Sequence of chain A:
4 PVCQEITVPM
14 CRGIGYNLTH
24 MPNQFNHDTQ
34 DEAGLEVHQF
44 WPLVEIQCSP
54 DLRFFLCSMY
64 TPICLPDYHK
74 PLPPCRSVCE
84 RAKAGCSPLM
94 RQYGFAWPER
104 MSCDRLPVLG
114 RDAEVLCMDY

Contacts between the two chains:
Residue Y93 in chain B interacts with residue W44 in chain A (closest heavy-atom distance 4.6 Å).
Residue Y93 in chain B is in contact with residue Q42 in chain A (closest heavy-atom distance 2.7 Å).
Residue Y93 in chain B interacts with residue P45 in chain A (closest heavy-atom distance 3.5 Å).
Residue Y93 in chain B contacts residue L46 in chain A (closest heavy-atom distance 3.8 Å).
Residue Y93 in chain B is in contact with residue Y96 in chain A (closest heavy-atom distance 3.7 Å).
Residue V92 in chain B contacts residue Y96 in chain A (closest heavy-atom distance 3.6 Å).
Residue Y93 in chain B contacts residue F98 in chain A (closest heavy-atom distance 3.8 Å).
Residue L94 in chain B contacts residue F98 in chain A (closest heavy-atom distance 4.5 Å).
Residue Y93 in chain B interacts with residue F43 in chain A (closest heavy-atom distance 3.8 Å).
Residue V92 in chain B interacts with residue P45 in chain A (closest heavy-atom distance 3.6 Å).
Residue L94 in chain B interacts with residue Y96 in chain A (closest heavy-atom distance 3.7 Å).

The following describes two proteins that form a bound complex.

Sequence of chain B:
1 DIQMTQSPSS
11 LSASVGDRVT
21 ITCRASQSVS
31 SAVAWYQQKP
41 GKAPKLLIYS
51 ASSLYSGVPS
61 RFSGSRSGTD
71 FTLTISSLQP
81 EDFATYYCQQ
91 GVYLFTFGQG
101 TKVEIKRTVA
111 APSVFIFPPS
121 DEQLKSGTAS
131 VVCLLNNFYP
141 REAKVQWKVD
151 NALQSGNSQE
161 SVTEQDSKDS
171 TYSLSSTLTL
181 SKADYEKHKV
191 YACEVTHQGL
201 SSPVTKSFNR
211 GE